Sequence of the first protein:
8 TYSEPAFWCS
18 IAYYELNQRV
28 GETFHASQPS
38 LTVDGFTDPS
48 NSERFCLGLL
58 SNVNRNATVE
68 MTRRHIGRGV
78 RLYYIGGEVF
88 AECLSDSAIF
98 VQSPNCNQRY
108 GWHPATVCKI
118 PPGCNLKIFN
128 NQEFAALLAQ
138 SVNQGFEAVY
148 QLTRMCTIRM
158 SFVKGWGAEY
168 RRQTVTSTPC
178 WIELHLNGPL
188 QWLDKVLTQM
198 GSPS

Sequence of the second protein:
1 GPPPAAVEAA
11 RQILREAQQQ

Contacts between the two chains:
Residue E11 in the first protein contacts residue E16 in the second protein (closest heavy-atom distance 4.7 Å).
Residue Q196 in the first protein contacts residue A5 in the second protein (closest heavy-atom distance 3.8 Å).
Residue Q129 in the first protein is in contact with residue A17 in the second protein (closest heavy-atom distance 3.9 Å).
Residue V193 in the first protein is in contact with residue A10 in the second protein (closest heavy-atom distance 3.9 Å).
Residue W189 in the first protein contacts residue E16 in the second protein (closest heavy-atom distance 3.2 Å).
Residue A133 in the first protein is in contact with residue L14 in the second protein (closest heavy-atom distance 3.6 Å).
Residue Y81 in the first protein interacts with residue Q20 in the second protein (closest heavy-atom distance 3.3 Å).
Residue Q196 in the first protein is in contact with residue A6 in the second protein (closest heavy-atom distance 3.8 Å).
Residue A136 in the first protein is in contact with residue L14 in the second protein (closest heavy-atom distance 4.6 Å).
Residue K192 in the first protein interacts with residue I13 in the second protein (closest heavy-atom distance 4.1 Å).
Residue N140 in the first protein contacts residue V7 in the second protein (closest heavy-atom distance 4.3 Å).
Residue M197 in the first protein interacts with residue A6 in the second protein (closest heavy-atom distance 3.6 Å).
Residue V193 in the first protein is in contact with residue A9 in the second protein (closest heavy-atom distance 4.2 Å).
Residue V193 in the first protein interacts with residue A6 in the second protein (closest heavy-atom distance 4.2 Å).
Residue M197 in the first protein contacts residue P3 in the second protein (closest heavy-atom distance 3.8 Å).
Residue L135 in the first protein is in contact with residue I13 in the second protein (closest heavy-atom distance 4.2 Å).
Residue M197 in the first protein contacts residue P2 in the second protein (closest heavy-atom distance 4.6 Å).
Residue K192 in the first protein interacts with residue A9 in the second protein (closest heavy-atom distance 3.7 Å).
Residue V193 in the first protein interacts with residue I13 in the second protein (closest heavy-atom distance 3.9 Å).
Residue Q129 in the first protein interacts with residue Q18 in the second protein (closest heavy-atom distance 3.0 Å).
Residue Q196 in the first protein is in contact with residue P3 in the second protein (closest heavy-atom distance 3.3 Å).
Residue A136 in the first protein contacts residue A10 in the second protein (closest heavy-atom distance 3.8 Å).
Residue V139 in the first protein interacts with residue A10 in the second protein (closest heavy-atom distance 4.0 Å).
Residue G83 in the first protein contacts residue Q20 in the second protein (closest heavy-atom distance 3.7 Å).
Residue W189 in the first protein contacts residue I13 in the second protein (closest heavy-atom distance 3.4 Å).
Residue L135 in the first protein is in contact with residue A10 in the second protein (closest heavy-atom distance 4.7 Å).
Residue V139 in the first protein is in contact with residue V7 in the second protein (closest heavy-atom distance 3.8 Å).
Residue V139 in the first protein interacts with residue A6 in the second protein (closest heavy-atom distance 4.2 Å).
Residue W189 in the first protein contacts residue A17 in the second protein (closest heavy-atom distance 3.7 Å).
Residue N128 in the first protein contacts residue Q20 in the second protein (closest heavy-atom distance 3.0 Å).
Residue W189 in the first protein contacts residue Q20 in the second protein (closest heavy-atom distance 3.9 Å).
Residue N128 in the first protein is in contact with residue A17 in the second protein (closest heavy-atom distance 4.2 Å).
Residue G198 in the first protein interacts with residue P3 in the second protein (closest heavy-atom distance 4.6 Å).
Residue K192 in the first protein contacts residue E16 in the second protein (closest heavy-atom distance 4.9 Å).
Residue Q129 in the first protein contacts residue L14 in the second protein (closest heavy-atom distance 4.2 Å).
Residue A132 in the first protein is in contact with residue L14 in the second protein (closest heavy-atom distance 3.8 Å).
Residue N140 in the first protein contacts residue P2 in the second protein (closest heavy-atom distance 4.0 Å).
Residue A132 in the first protein is in contact with residue I13 in the second protein (closest heavy-atom distance 4.0 Å).
Residue A132 in the first protein interacts with residue A17 in the second protein (closest heavy-atom distance 3.7 Å).
Residue V139 in the first protein interacts with residue P2 in the second protein (closest heavy-atom distance 3.4 Å).
Residue G84 in the first protein interacts with residue Q20 in the second protein (closest heavy-atom distance 3.4 Å).

These two protein chains interact to form a complex.